The following describes two proteins that form a bound complex.

Contacts between the two chains:
Residue I15 in chain A is in contact with residue P4 in chain B (closest heavy-atom distance 3.8 Å).
Residue I69 in chain A is in contact with residue R23 in chain B (closest heavy-atom distance 3.4 Å).
Residue Y71 in chain A interacts with residue I22 in chain B (closest heavy-atom distance 3.3 Å).
Residue V75 in chain A interacts with residue W18 in chain B (closest heavy-atom distance 3.5 Å).
Residue D9 in chain A is in contact with residue W9 in chain B (closest heavy-atom distance 4.7 Å).
Residue T77 in chain A is in contact with residue T17 in chain B (closest heavy-atom distance 4.8 Å).
Residue L10 in chain A contacts residue W18 in chain B (closest heavy-atom distance 3.8 Å).
Residue T77 in chain A interacts with residue K15 in chain B (closest heavy-atom distance 3.4 Å).
Residue D72 in chain A interacts with residue I22 in chain B (closest heavy-atom distance 4.6 Å).
Residue I69 in chain A interacts with residue I22 in chain B (closest heavy-atom distance 4.7 Å).
Residue I73 in chain A contacts residue K19 in chain B (closest heavy-atom distance 4.3 Å).
Residue V75 in chain A is in contact with residue W16 in chain B (closest heavy-atom distance 4.8 Å).
Residue G68 in chain A contacts residue R23 in chain B (closest heavy-atom distance 3.7 Å).
Residue I15 in chain A contacts residue L24 in chain B (closest heavy-atom distance 3.5 Å).
Residue Y71 in chain A interacts with residue I21 in chain B (closest heavy-atom distance 4.7 Å).
Residue D70 in chain A contacts residue I21 in chain B (closest heavy-atom distance 4.7 Å).
Residue D17 in chain A is in contact with residue R23 in chain B (closest heavy-atom distance 4.2 Å).
Residue L10 in chain A contacts residue W9 in chain B (closest heavy-atom distance 3.2 Å).
Residue L22 in chain A contacts residue L24 in chain B (closest heavy-atom distance 4.7 Å).
Residue I15 in chain A is in contact with residue Q26 in chain B (closest heavy-atom distance 4.3 Å).
Residue T77 in chain A contacts residue W9 in chain B (closest heavy-atom distance 4.3 Å).
Residue I79 in chain A is in contact with residue K15 in chain B (closest heavy-atom distance 4.7 Å).
Residue F12 in chain A contacts residue I5 in chain B (closest heavy-atom distance 4.5 Å).
Residue S74 in chain A interacts with residue T17 in chain B (closest heavy-atom distance 3.9 Å).
Residue S74 in chain A is in contact with residue W18 in chain B (closest heavy-atom distance 4.3 Å).
Residue T77 in chain A interacts with residue W16 in chain B (closest heavy-atom distance 2.6 Å).
Residue D72 in chain A contacts residue I21 in chain B (closest heavy-atom distance 4.0 Å).
Residue I73 in chain A is in contact with residue I22 in chain B (closest heavy-atom distance 3.6 Å).
Residue F12 in chain A contacts residue S3 in chain B (closest heavy-atom distance 4.5 Å).
Residue E66 in chain A interacts with residue R23 in chain B (closest heavy-atom distance 4.2 Å).
Residue F12 in chain A contacts residue Q6 in chain B (closest heavy-atom distance 4.9 Å).
Residue I73 in chain A contacts residue R23 in chain B (closest heavy-atom distance 3.1 Å).
Residue I20 in chain A contacts residue L24 in chain B (closest heavy-atom distance 3.6 Å).
Residue F12 in chain A interacts with residue L24 in chain B (closest heavy-atom distance 3.4 Å).
Residue I76 in chain A interacts with residue T17 in chain B (closest heavy-atom distance 4.5 Å).
Residue L65 in chain A is in contact with residue R23 in chain B (closest heavy-atom distance 4.6 Å).
Residue Y71 in chain A contacts residue R23 in chain B (closest heavy-atom distance 3.6 Å).
Residue V75 in chain A contacts residue T17 in chain B (closest heavy-atom distance 3.3 Å).
Residue P67 in chain A is in contact with residue R23 in chain B (closest heavy-atom distance 4.3 Å).
Residue T16 in chain A contacts residue L24 in chain B (closest heavy-atom distance 4.8 Å).
Residue I76 in chain A contacts residue K15 in chain B (closest heavy-atom distance 4.8 Å).
Residue D70 in chain A contacts residue I22 in chain B (closest heavy-atom distance 3.0 Å).
Residue F12 in chain A contacts residue W18 in chain B (closest heavy-atom distance 4.0 Å).
Residue L78 in chain A contacts residue K15 in chain B (closest heavy-atom distance 3.0 Å).
Residue S74 in chain A interacts with residue K19 in chain B (closest heavy-atom distance 2.8 Å).

Sequence of chain A:
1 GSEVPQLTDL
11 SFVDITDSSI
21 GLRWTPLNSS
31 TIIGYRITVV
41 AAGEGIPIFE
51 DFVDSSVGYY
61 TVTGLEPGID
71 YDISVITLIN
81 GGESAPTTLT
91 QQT

Sequence of chain B:
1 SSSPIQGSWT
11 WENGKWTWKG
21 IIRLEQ